Sequence of protein 1:
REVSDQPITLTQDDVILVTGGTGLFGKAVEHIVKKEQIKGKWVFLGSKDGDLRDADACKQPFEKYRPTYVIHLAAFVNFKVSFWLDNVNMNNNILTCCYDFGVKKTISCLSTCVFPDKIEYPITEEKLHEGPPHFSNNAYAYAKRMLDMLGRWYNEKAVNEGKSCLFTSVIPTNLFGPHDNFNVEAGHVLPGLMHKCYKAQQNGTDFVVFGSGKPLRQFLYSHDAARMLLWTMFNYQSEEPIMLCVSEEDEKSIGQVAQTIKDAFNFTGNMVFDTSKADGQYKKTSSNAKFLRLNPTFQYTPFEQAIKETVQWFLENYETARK

The following describes two proteins that form a bound complex.

Residue-level contacts at the interface:
Residue P150 in protein 2 contacts residue H147 in protein 1 (closest heavy-atom distance 3.4 Å).
Residue V106 in protein 2 is in contact with residue N110 in protein 1 (closest heavy-atom distance 3.6 Å).
Residue G149 in protein 2 contacts residue G149 in protein 1 (closest heavy-atom distance 4.0 Å).
Residue Y172 in protein 2 interacts with residue V99 in protein 1 (closest heavy-atom distance 3.5 Å).
Residue M167 in protein 2 is in contact with residue N156 in protein 1 (closest heavy-atom distance 3.4 Å).
Residue W171 in protein 2 is in contact with residue W102 in protein 1 (closest heavy-atom distance 3.6 Å).
Residue V99 in protein 2 is in contact with residue W171 in protein 1 (closest heavy-atom distance 3.7 Å).
Residue W102 in protein 2 contacts residue M164 in protein 1 (closest heavy-atom distance 3.4 Å).
Residue W171 in protein 2 interacts with residue K98 in protein 1 (closest heavy-atom distance 3.6 Å).
Residue E174 in protein 2 contacts residue K98 in protein 1 (closest heavy-atom distance 3.6 Å).
Residue W102 in protein 2 interacts with residue V106 in protein 1 (closest heavy-atom distance 4.0 Å).
Residue E148 in protein 2 contacts residue P150 in protein 1 (closest heavy-atom distance 3.7 Å).
Residue A157 in protein 2 interacts with residue W171 in protein 1 (closest heavy-atom distance 3.4 Å).
Residue Y160 in protein 2 contacts residue M164 in protein 1 (closest heavy-atom distance 3.8 Å).
Residue M164 in protein 2 interacts with residue W102 in protein 1 (closest heavy-atom distance 3.5 Å).
Residue M164 in protein 2 is in contact with residue M164 in protein 1 (closest heavy-atom distance 4.3 Å).
Residue H147 in protein 2 is in contact with residue P150 in protein 1 (closest heavy-atom distance 3.5 Å).
Residue H147 in protein 2 is in contact with residue G149 in protein 1 (closest heavy-atom distance 4.0 Å).
Residue L103 in protein 2 contacts residue T114 in protein 1 (closest heavy-atom distance 3.9 Å).
Residue K98 in protein 2 contacts residue W171 in protein 1 (closest heavy-atom distance 3.6 Å).
Residue F97 in protein 2 is in contact with residue N178 in protein 1 (closest heavy-atom distance 3.5 Å).
Residue N156 in protein 2 interacts with residue M167 in protein 1 (closest heavy-atom distance 3.7 Å).
Residue T114 in protein 2 interacts with residue L103 in protein 1 (closest heavy-atom distance 3.9 Å).
Residue L103 in protein 2 interacts with residue Y172 in protein 1 (closest heavy-atom distance 3.7 Å).
Residue W102 in protein 2 interacts with residue W171 in protein 1 (closest heavy-atom distance 3.6 Å).
Residue E174 in protein 2 is in contact with residue F153 in protein 1 (closest heavy-atom distance 3.9 Å).
Residue L168 in protein 2 contacts residue V99 in protein 1 (closest heavy-atom distance 4.4 Å).
Residue N178 in protein 2 interacts with residue F97 in protein 1 (closest heavy-atom distance 4.4 Å).
Residue H147 in protein 2 interacts with residue Y160 in protein 1 (closest heavy-atom distance 3.8 Å).
Residue V106 in protein 2 contacts residue W102 in protein 1 (closest heavy-atom distance 3.9 Å).
Residue F153 in protein 2 interacts with residue E174 in protein 1 (closest heavy-atom distance 3.9 Å).
Residue W102 in protein 2 interacts with residue L168 in protein 1 (closest heavy-atom distance 4.1 Å).
Residue W102 in protein 2 contacts residue N110 in protein 1 (closest heavy-atom distance 3.1 Å).
Residue N110 in protein 2 contacts residue W102 in protein 1 (closest heavy-atom distance 3.1 Å).
Residue N110 in protein 2 is in contact with residue V106 in protein 1 (closest heavy-atom distance 3.7 Å).
Residue F97 in protein 2 interacts with residue E179 in protein 1 (closest heavy-atom distance 3.9 Å).
Residue L103 in protein 2 contacts residue N110 in protein 1 (closest heavy-atom distance 3.6 Å).
Residue L168 in protein 2 is in contact with residue W102 in protein 1 (closest heavy-atom distance 4.0 Å).
Residue W171 in protein 2 contacts residue V99 in protein 1 (closest heavy-atom distance 3.6 Å).
Residue Y160 in protein 2 interacts with residue M167 in protein 1 (closest heavy-atom distance 4.1 Å).
Residue Y160 in protein 2 contacts residue W171 in protein 1 (closest heavy-atom distance 4.0 Å).
Residue L103 in protein 2 contacts residue L168 in protein 1 (closest heavy-atom distance 4.4 Å).
Residue V99 in protein 2 interacts with residue L168 in protein 1 (closest heavy-atom distance 4.4 Å).
Residue N110 in protein 2 contacts residue L103 in protein 1 (closest heavy-atom distance 3.6 Å).
Residue M167 in protein 2 is in contact with residue Y160 in protein 1 (closest heavy-atom distance 4.0 Å).
Residue N156 in protein 2 contacts residue W171 in protein 1 (closest heavy-atom distance 3.0 Å).
Residue G149 in protein 2 is in contact with residue H147 in protein 1 (closest heavy-atom distance 4.0 Å).
Residue W171 in protein 2 interacts with residue Y160 in protein 1 (closest heavy-atom distance 4.2 Å).
Residue W102 in protein 2 contacts residue W102 in protein 1 (closest heavy-atom distance 4.0 Å).
Residue V99 in protein 2 is in contact with residue Y172 in protein 1 (closest heavy-atom distance 3.5 Å).
Residue E179 in protein 2 interacts with residue F97 in protein 1 (closest heavy-atom distance 2.9 Å).
Residue F97 in protein 2 is in contact with residue K175 in protein 1 (closest heavy-atom distance 3.9 Å).
Residue K175 in protein 2 contacts residue F97 in protein 1 (closest heavy-atom distance 3.6 Å).
Residue K98 in protein 2 contacts residue E174 in protein 1 (closest heavy-atom distance 3.4 Å).
Residue W171 in protein 2 is in contact with residue A157 in protein 1 (closest heavy-atom distance 3.5 Å).
Residue M164 in protein 2 interacts with residue Y160 in protein 1 (closest heavy-atom distance 3.6 Å).
Residue W171 in protein 2 is in contact with residue N156 in protein 1 (closest heavy-atom distance 3.0 Å).
Residue P150 in protein 2 is in contact with residue E148 in protein 1 (closest heavy-atom distance 3.5 Å).
Residue Y160 in protein 2 is in contact with residue H147 in protein 1 (closest heavy-atom distance 3.8 Å).
Residue Y172 in protein 2 interacts with residue L103 in protein 1 (closest heavy-atom distance 3.9 Å).

Sequence of protein 2:
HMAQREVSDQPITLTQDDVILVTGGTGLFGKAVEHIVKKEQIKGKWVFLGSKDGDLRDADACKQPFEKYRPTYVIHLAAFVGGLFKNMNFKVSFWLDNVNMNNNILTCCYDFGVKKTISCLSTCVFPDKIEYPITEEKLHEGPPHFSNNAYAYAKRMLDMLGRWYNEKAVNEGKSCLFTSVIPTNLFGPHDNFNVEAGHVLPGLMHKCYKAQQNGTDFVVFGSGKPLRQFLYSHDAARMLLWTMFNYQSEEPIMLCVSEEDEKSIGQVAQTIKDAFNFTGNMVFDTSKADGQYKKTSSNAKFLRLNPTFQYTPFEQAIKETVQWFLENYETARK